Sequence of protein 2:
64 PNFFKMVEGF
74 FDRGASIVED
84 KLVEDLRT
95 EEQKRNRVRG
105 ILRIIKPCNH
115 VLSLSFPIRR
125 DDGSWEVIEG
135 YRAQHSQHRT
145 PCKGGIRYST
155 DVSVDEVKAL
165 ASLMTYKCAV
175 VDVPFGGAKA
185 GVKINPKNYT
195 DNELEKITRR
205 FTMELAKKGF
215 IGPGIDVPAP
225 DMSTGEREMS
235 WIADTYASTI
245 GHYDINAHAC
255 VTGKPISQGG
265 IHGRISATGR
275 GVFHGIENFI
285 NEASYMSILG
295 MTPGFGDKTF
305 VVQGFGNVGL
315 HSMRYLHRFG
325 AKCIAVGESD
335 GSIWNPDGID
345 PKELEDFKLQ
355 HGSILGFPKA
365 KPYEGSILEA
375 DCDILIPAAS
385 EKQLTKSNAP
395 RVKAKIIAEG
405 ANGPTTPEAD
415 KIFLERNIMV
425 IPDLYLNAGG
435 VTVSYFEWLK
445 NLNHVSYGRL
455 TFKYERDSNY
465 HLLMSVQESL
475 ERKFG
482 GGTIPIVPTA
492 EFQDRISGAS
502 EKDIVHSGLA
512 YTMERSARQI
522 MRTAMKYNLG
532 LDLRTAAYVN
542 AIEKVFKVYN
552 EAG

This data describes a binding interaction between two proteins.

Contacts between the two chains:
Residue R508 in protein 1 is in contact with residue P394 in protein 2 (closest heavy-atom distance 5.0 Å).
Residue G506 in protein 1 is in contact with residue E419 in protein 2 (closest heavy-atom distance 4.1 Å).
Residue Y507 in protein 1 interacts with residue P394 in protein 2 (closest heavy-atom distance 4.7 Å).

Sequence of protein 1:
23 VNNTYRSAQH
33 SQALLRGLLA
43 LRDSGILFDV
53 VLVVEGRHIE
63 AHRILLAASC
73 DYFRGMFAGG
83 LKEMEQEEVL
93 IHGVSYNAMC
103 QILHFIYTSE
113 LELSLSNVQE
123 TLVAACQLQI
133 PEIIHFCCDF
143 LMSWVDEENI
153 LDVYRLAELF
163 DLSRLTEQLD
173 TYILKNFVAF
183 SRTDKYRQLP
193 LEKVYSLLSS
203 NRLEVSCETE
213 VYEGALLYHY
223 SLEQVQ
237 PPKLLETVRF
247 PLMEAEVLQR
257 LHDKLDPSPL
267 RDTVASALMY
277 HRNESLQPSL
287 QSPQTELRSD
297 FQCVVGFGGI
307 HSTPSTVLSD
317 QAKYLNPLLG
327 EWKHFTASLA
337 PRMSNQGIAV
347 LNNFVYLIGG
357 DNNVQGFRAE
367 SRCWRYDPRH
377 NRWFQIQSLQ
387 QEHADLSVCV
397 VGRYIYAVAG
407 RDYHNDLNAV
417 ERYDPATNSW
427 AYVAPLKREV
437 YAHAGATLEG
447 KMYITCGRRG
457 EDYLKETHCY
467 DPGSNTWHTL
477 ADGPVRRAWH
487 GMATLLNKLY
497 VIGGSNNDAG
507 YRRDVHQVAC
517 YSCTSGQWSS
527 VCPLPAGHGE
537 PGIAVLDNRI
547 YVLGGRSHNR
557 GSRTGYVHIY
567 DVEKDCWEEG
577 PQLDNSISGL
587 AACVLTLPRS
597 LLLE